These two protein chains interact to form a complex.

Interface contacts:
Residue T847 in chain A is in contact with residue N40 in chain B (closest heavy-atom distance 2.8 Å).
Residue K54 in chain A interacts with residue L31 in chain B (closest heavy-atom distance 3.6 Å).
Residue K54 in chain A contacts residue E34 in chain B (closest heavy-atom distance 3.9 Å).
Residue N1030 in chain A contacts residue C103 in chain B (closest heavy-atom distance 3.8 Å).
Residue D944 in chain A contacts residue Y12 in chain B (closest heavy-atom distance 3.9 Å).
Residue R1026 in chain A contacts residue G14 in chain B (closest heavy-atom distance 4.2 Å).
Residue K54 in chain A interacts with residue I35 in chain B (closest heavy-atom distance 3.5 Å).
Residue G1050 in chain A is in contact with residue N102 in chain B (closest heavy-atom distance 3.8 Å).
Residue T55 in chain A is in contact with residue W62 in chain B (closest heavy-atom distance 3.5 Å).
Residue K54 in chain A contacts residue E38 in chain B (closest heavy-atom distance 3.4 Å).
Residue G1050 in chain A interacts with residue C103 in chain B (closest heavy-atom distance 3.4 Å).
Residue K1014 in chain A contacts residue E101 in chain B (closest heavy-atom distance 3.2 Å).
Residue E846 in chain A contacts residue G41 in chain B (closest heavy-atom distance 3.1 Å).
Residue K154 in chain A is in contact with residue E53 in chain B (closest heavy-atom distance 4.0 Å).
Residue M845 in chain A interacts with residue Y12 in chain B (closest heavy-atom distance 3.3 Å).
Residue T847 in chain A is in contact with residue D37 in chain B (closest heavy-atom distance 2.8 Å).
Residue K1044 in chain A is in contact with residue K23 in chain B (closest heavy-atom distance 4.2 Å).
Residue E155 in chain A contacts residue E49 in chain B (closest heavy-atom distance 4.2 Å).
Residue T55 in chain A contacts residue K50 in chain B (closest heavy-atom distance 2.6 Å).
Residue K1014 in chain A interacts with residue D98 in chain B (closest heavy-atom distance 2.4 Å).
Residue E1049 in chain A interacts with residue D92 in chain B (closest heavy-atom distance 3.0 Å).
Residue K54 in chain A is in contact with residue S70 in chain B (closest heavy-atom distance 3.9 Å).
Residue E846 in chain A contacts residue Y42 in chain B (closest heavy-atom distance 3.2 Å).
Residue T1055 in chain A interacts with residue Y104 in chain B (closest heavy-atom distance 4.1 Å).
Residue K154 in chain A interacts with residue E49 in chain B (closest heavy-atom distance 3.7 Å).
Residue L65 in chain A is in contact with residue Y42 in chain B (closest heavy-atom distance 3.6 Å).
Residue M845 in chain A interacts with residue D37 in chain B (closest heavy-atom distance 3.3 Å).
Residue Q982 in chain A contacts residue Y104 in chain B (closest heavy-atom distance 3.1 Å).
Residue M948 in chain A contacts residue L74 in chain B (closest heavy-atom distance 3.9 Å).
Residue K1013 in chain A is in contact with residue E101 in chain B (closest heavy-atom distance 3.9 Å).
Residue V69 in chain A interacts with residue Y42 in chain B (closest heavy-atom distance 3.7 Å).
Residue H1025 in chain A is in contact with residue N76 in chain B (closest heavy-atom distance 3.2 Å).
Residue R1026 in chain A is in contact with residue D13 in chain B (closest heavy-atom distance 3.8 Å).
Residue K54 in chain A is in contact with residue T68 in chain B (closest heavy-atom distance 4.2 Å).
Residue P53 in chain A contacts residue S70 in chain B (closest heavy-atom distance 2.7 Å).
Residue A1022 in chain A contacts residue D73 in chain B (closest heavy-atom distance 3.8 Å).
Residue D57 in chain A is in contact with residue K50 in chain B (closest heavy-atom distance 2.3 Å).
Residue A946 in chain A is in contact with residue L74 in chain B (closest heavy-atom distance 3.2 Å).
Residue K154 in chain A is in contact with residue R52 in chain B (closest heavy-atom distance 3.4 Å).
Residue N945 in chain A is in contact with residue D13 in chain B (closest heavy-atom distance 3.3 Å).
Residue K931 in chain A is in contact with residue T15 in chain B (closest heavy-atom distance 3.3 Å).
Residue Y966 in chain A contacts residue D13 in chain B (closest heavy-atom distance 3.6 Å).
Residue H1025 in chain A contacts residue C78 in chain B (closest heavy-atom distance 3.5 Å).
Residue G1052 in chain A contacts residue N102 in chain B (closest heavy-atom distance 3.3 Å).
Residue E155 in chain A is in contact with residue R52 in chain B (closest heavy-atom distance 3.1 Å).
Residue N945 in chain A is in contact with residue Y12 in chain B (closest heavy-atom distance 2.3 Å).
Residue K1014 in chain A interacts with residue N102 in chain B (closest heavy-atom distance 3.0 Å).
Residue T55 in chain A is in contact with residue W47 in chain B (closest heavy-atom distance 3.5 Å).
Residue A946 in chain A contacts residue Y12 in chain B (closest heavy-atom distance 4.0 Å).
Residue N945 in chain A is in contact with residue L74 in chain B (closest heavy-atom distance 3.7 Å).
Residue A62 in chain A contacts residue Y42 in chain B (closest heavy-atom distance 3.7 Å).
Residue V929 in chain A is in contact with residue T15 in chain B (closest heavy-atom distance 3.6 Å).
Residue A66 in chain A interacts with residue Y42 in chain B (closest heavy-atom distance 3.8 Å).
Residue S1023 in chain A is in contact with residue D73 in chain B (closest heavy-atom distance 2.8 Å).
Residue Q867 in chain A contacts residue N36 in chain B (closest heavy-atom distance 4.0 Å).
Residue T1055 in chain A contacts residue G105 in chain B (closest heavy-atom distance 3.1 Å).
Residue E846 in chain A interacts with residue N40 in chain B (closest heavy-atom distance 3.6 Å).
Residue G983 in chain A contacts residue Y121 in chain B (closest heavy-atom distance 3.1 Å).
Residue G1027 in chain A is in contact with residue G14 in chain B (closest heavy-atom distance 3.4 Å).
Residue E846 in chain A interacts with residue D37 in chain B (closest heavy-atom distance 2.9 Å).

Sequence of chain B:
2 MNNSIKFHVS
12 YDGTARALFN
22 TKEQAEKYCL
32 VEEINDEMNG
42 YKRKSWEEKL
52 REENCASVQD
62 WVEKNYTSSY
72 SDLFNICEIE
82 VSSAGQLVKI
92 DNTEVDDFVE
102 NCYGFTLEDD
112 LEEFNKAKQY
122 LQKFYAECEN

Sequence of chain A:
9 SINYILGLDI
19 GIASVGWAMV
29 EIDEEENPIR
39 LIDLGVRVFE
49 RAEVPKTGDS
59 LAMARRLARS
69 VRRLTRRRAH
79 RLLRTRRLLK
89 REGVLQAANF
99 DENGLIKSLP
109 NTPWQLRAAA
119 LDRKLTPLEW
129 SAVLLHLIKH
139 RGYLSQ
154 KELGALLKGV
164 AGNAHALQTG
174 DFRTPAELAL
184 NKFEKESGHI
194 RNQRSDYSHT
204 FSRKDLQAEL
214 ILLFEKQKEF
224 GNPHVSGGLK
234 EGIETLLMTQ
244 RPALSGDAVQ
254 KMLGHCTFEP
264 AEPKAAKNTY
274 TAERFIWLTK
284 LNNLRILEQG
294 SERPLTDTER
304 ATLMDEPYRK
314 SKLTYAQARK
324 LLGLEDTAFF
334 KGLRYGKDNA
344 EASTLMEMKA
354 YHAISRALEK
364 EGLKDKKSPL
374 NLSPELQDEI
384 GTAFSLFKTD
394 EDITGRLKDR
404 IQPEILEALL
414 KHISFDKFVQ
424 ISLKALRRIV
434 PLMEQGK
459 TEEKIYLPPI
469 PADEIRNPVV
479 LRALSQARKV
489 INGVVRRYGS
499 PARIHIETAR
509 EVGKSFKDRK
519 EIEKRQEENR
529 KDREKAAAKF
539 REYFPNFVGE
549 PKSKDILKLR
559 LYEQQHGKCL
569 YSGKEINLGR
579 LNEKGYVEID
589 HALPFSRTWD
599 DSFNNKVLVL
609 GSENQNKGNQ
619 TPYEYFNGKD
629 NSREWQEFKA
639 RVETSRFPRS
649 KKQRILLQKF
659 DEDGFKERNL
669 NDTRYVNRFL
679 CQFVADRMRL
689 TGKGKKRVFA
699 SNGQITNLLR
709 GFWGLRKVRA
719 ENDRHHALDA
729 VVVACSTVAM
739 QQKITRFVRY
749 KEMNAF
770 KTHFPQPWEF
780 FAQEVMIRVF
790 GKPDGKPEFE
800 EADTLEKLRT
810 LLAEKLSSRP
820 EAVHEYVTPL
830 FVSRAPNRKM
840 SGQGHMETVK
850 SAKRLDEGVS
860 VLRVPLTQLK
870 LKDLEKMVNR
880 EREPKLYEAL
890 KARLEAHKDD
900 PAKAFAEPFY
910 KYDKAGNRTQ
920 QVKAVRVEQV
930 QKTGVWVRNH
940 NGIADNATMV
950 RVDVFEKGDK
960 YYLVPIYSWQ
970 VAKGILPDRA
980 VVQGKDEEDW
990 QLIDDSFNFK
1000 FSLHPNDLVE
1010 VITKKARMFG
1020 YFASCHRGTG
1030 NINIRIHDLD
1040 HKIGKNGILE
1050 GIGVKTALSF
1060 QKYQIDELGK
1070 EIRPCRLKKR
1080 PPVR